Sequence of protein 2:
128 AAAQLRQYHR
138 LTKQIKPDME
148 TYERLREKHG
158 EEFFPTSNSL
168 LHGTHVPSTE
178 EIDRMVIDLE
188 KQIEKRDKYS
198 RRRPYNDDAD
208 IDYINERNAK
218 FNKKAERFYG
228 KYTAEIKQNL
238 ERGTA

Sequence of protein 1:
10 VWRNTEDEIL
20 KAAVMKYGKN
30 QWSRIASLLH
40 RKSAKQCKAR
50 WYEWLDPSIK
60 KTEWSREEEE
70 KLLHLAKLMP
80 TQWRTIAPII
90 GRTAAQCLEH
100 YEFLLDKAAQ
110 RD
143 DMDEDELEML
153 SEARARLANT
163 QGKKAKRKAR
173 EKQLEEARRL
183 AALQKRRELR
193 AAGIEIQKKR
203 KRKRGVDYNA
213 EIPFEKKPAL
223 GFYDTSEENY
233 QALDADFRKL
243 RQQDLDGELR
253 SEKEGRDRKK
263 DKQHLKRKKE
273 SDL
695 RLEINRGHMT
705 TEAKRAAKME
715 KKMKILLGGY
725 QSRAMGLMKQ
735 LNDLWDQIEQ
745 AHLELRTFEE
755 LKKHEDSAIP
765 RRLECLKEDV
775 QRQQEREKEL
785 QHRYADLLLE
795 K

These two protein chains interact to form a complex.

Interface contacts:
Residue H266 in protein 1 interacts with residue N215 in protein 2 (closest heavy-atom distance 4.9 Å).